Sequence of protein 2:
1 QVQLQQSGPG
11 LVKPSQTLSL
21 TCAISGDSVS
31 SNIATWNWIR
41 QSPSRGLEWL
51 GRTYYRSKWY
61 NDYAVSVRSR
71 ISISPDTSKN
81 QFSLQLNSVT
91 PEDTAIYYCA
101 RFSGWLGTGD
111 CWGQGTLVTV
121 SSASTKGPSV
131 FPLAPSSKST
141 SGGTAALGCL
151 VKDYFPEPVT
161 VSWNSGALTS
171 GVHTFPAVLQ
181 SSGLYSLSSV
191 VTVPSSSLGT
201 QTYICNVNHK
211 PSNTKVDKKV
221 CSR

Contacts between the two chains:
Residue G104 in protein 2 is in contact with residue F150 in protein 1 (closest heavy-atom distance 4.9 Å).
Residue N32 in protein 2 is in contact with residue F150 in protein 1 (closest heavy-atom distance 3.1 Å).
Residue W105 in protein 2 is in contact with residue D149 in protein 1 (closest heavy-atom distance 3.1 Å).
Residue I33 in protein 2 interacts with residue I152 in protein 1 (closest heavy-atom distance 4.7 Å).
Residue R56 in protein 2 interacts with residue P147 in protein 1 (closest heavy-atom distance 3.1 Å).
Residue W105 in protein 2 contacts residue Y153 in protein 1 (closest heavy-atom distance 4.8 Å).
Residue Y54 in protein 2 interacts with residue A148 in protein 1 (closest heavy-atom distance 3.6 Å).
Residue W105 in protein 2 contacts residue F150 in protein 1 (closest heavy-atom distance 4.2 Å).
Residue Y54 in protein 2 contacts residue D146 in protein 1 (closest heavy-atom distance 4.3 Å).
Residue G104 in protein 2 interacts with residue D149 in protein 1 (closest heavy-atom distance 4.1 Å).
Residue I33 in protein 2 is in contact with residue R151 in protein 1 (closest heavy-atom distance 4.9 Å).
Residue R52 in protein 2 is in contact with residue A148 in protein 1 (closest heavy-atom distance 3.8 Å).
Residue W105 in protein 2 is in contact with residue R151 in protein 1 (closest heavy-atom distance 3.5 Å).
Residue R56 in protein 2 contacts residue F150 in protein 1 (closest heavy-atom distance 3.6 Å).
Residue W105 in protein 2 interacts with residue K170 in protein 1 (closest heavy-atom distance 4.9 Å).
Residue I33 in protein 2 interacts with residue F150 in protein 1 (closest heavy-atom distance 3.5 Å).
Residue R56 in protein 2 is in contact with residue A148 in protein 1 (closest heavy-atom distance 2.7 Å).
Residue Y60 in protein 2 contacts residue P147 in protein 1 (closest heavy-atom distance 3.6 Å).
Residue R52 in protein 2 interacts with residue D146 in protein 1 (closest heavy-atom distance 3.8 Å).
Residue T35 in protein 2 contacts residue A148 in protein 1 (closest heavy-atom distance 4.1 Å).
Residue R56 in protein 2 is in contact with residue D149 in protein 1 (closest heavy-atom distance 4.6 Å).
Residue W105 in protein 2 interacts with residue A148 in protein 1 (closest heavy-atom distance 3.8 Å).
Residue W105 in protein 2 is in contact with residue T168 in protein 1 (closest heavy-atom distance 4.0 Å).
Residue G104 in protein 2 contacts residue A148 in protein 1 (closest heavy-atom distance 3.1 Å).
Residue Y54 in protein 2 contacts residue P147 in protein 1 (closest heavy-atom distance 4.0 Å).

The following describes two proteins that form a bound complex.

Sequence of protein 1:
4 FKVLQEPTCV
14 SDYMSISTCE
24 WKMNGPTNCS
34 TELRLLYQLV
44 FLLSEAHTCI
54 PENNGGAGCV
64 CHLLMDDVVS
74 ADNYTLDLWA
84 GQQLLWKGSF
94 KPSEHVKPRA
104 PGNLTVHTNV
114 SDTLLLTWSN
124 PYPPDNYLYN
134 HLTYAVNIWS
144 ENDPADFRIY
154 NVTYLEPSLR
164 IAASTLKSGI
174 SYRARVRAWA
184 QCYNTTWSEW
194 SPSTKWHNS